Sequence of protein 1:
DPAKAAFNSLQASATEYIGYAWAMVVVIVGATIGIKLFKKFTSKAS

Residue-level contacts at the interface:
Residue I37 in protein 2 is in contact with residue S47 in protein 1 (closest heavy-atom distance 4.7 Å).
Residue L14 in protein 2 interacts with residue M28 in protein 1 (closest heavy-atom distance 4.7 Å).
Residue W26 in protein 2 is in contact with residue A35 in protein 1 (closest heavy-atom distance 4.7 Å).
Residue I37 in protein 2 contacts residue S50 in protein 1 (closest heavy-atom distance 3.2 Å).
Residue W26 in protein 2 is in contact with residue I39 in protein 1 (closest heavy-atom distance 3.9 Å).
Residue I22 in protein 2 is in contact with residue V31 in protein 1 (closest heavy-atom distance 3.6 Å).
Residue T19 in protein 2 contacts residue V31 in protein 1 (closest heavy-atom distance 4.2 Å).
Residue F11 in protein 2 contacts residue M28 in protein 1 (closest heavy-atom distance 4.7 Å).
Residue V29 in protein 2 interacts with residue F42 in protein 1 (closest heavy-atom distance 4.5 Å).
Residue V33 in protein 2 contacts residue F42 in protein 1 (closest heavy-atom distance 3.6 Å).
Residue F11 in protein 2 is in contact with residue A25 in protein 1 (closest heavy-atom distance 4.2 Å).
Residue V30 in protein 2 contacts residue F42 in protein 1 (closest heavy-atom distance 4.8 Å).
Residue Q15 in protein 2 contacts residue M28 in protein 1 (closest heavy-atom distance 3.6 Å).
Residue V29 in protein 2 interacts with residue K43 in protein 1 (closest heavy-atom distance 4.1 Å).
Residue D5 in protein 2 contacts residue E20 in protein 1 (closest heavy-atom distance 4.5 Å).
Residue V33 in protein 2 contacts residue T46 in protein 1 (closest heavy-atom distance 4.0 Å).
Residue K40 in protein 2 contacts residue S47 in protein 1 (closest heavy-atom distance 2.9 Å).
Residue F11 in protein 2 interacts with residue Y24 in protein 1 (closest heavy-atom distance 3.7 Å).
Residue A25 in protein 2 is in contact with residue I39 in protein 1 (closest heavy-atom distance 4.3 Å).
Residue A18 in protein 2 interacts with residue I32 in protein 1 (closest heavy-atom distance 4.4 Å).
Residue I37 in protein 2 is in contact with residue T46 in protein 1 (closest heavy-atom distance 3.5 Å).
Residue Q15 in protein 2 is in contact with residue Y24 in protein 1 (closest heavy-atom distance 4.2 Å).
Residue L41 in protein 2 is in contact with residue S50 in protein 1 (closest heavy-atom distance 3.5 Å).
Residue K8 in protein 2 is in contact with residue Y24 in protein 1 (closest heavy-atom distance 2.3 Å).
Residue Q15 in protein 2 contacts residue A27 in protein 1 (closest heavy-atom distance 3.1 Å).
Residue K44 in protein 2 contacts residue S50 in protein 1 (closest heavy-atom distance 2.3 Å).
Residue W26 in protein 2 contacts residue G38 in protein 1 (closest heavy-atom distance 3.8 Å).
Residue V29 in protein 2 is in contact with residue I39 in protein 1 (closest heavy-atom distance 4.0 Å).
Residue K8 in protein 2 contacts residue E20 in protein 1 (closest heavy-atom distance 2.7 Å).
Residue A7 in protein 2 interacts with residue Y21 in protein 1 (closest heavy-atom distance 3.4 Å).
Residue I22 in protein 2 contacts residue A35 in protein 1 (closest heavy-atom distance 3.7 Å).
Residue I22 in protein 2 interacts with residue I32 in protein 1 (closest heavy-atom distance 4.8 Å).
Residue K40 in protein 2 interacts with residue S50 in protein 1 (closest heavy-atom distance 3.2 Å).
Residue W26 in protein 2 interacts with residue F42 in protein 1 (closest heavy-atom distance 4.0 Å).
Residue F11 in protein 2 contacts residue Y21 in protein 1 (closest heavy-atom distance 3.6 Å).
Residue V33 in protein 2 interacts with residue K43 in protein 1 (closest heavy-atom distance 4.0 Å).
Residue A7 in protein 2 interacts with residue Y24 in protein 1 (closest heavy-atom distance 4.9 Å).
Residue Q15 in protein 2 is in contact with residue V31 in protein 1 (closest heavy-atom distance 4.2 Å).

This data describes a binding interaction between two proteins.

Sequence of protein 2:
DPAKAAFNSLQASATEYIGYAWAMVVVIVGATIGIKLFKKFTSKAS